Contacts between the two chains:
Residue F50 in protein 1 is in contact with residue E48 in protein 2 (closest heavy-atom distance 3.1 Å).
Residue T8 in protein 1 is in contact with residue K28 in protein 2 (closest heavy-atom distance 3.4 Å).
Residue V4 in protein 1 contacts residue F58 in protein 2 (closest heavy-atom distance 3.6 Å).
Residue K22 in protein 1 contacts residue A106 in protein 2 (closest heavy-atom distance 3.4 Å).
Residue N25 in protein 1 interacts with residue R43 in protein 2 (closest heavy-atom distance 3.0 Å).
Residue Q15 in protein 1 contacts residue L51 in protein 2 (closest heavy-atom distance 3.3 Å).
Residue V4 in protein 1 is in contact with residue D56 in protein 2 (closest heavy-atom distance 3.4 Å).
Residue P48 in protein 1 contacts residue R112 in protein 2 (closest heavy-atom distance 3.6 Å).
Residue V51 in protein 1 interacts with residue F44 in protein 2 (closest heavy-atom distance 3.4 Å).
Residue L89 in protein 1 contacts residue H72 in protein 2 (closest heavy-atom distance 3.3 Å).
Residue Q15 in protein 1 is in contact with residue L55 in protein 2 (closest heavy-atom distance 3.5 Å).
Residue H53 in protein 1 contacts residue Y77 in protein 2 (closest heavy-atom distance 3.4 Å).
Residue P11 in protein 1 interacts with residue T35 in protein 2 (closest heavy-atom distance 4.2 Å).
Residue T2 in protein 1 contacts residue D56 in protein 2 (closest heavy-atom distance 3.0 Å).
Residue F24 in protein 1 is in contact with residue R43 in protein 2 (closest heavy-atom distance 3.5 Å).
Residue I10 in protein 1 is in contact with residue I34 in protein 2 (closest heavy-atom distance 3.6 Å).
Residue T8 in protein 1 interacts with residue P33 in protein 2 (closest heavy-atom distance 3.7 Å).
Residue P9 in protein 1 contacts residue I34 in protein 2 (closest heavy-atom distance 3.3 Å).
Residue K22 in protein 1 is in contact with residue Y110 in protein 2 (closest heavy-atom distance 4.3 Å).
Residue T19 in protein 1 is in contact with residue G54 in protein 2 (closest heavy-atom distance 3.7 Å).
Residue L6 in protein 1 is in contact with residue L26 in protein 2 (closest heavy-atom distance 4.1 Å).
Residue G56 in protein 1 is in contact with residue R120 in protein 2 (closest heavy-atom distance 3.1 Å).
Residue V92 in protein 1 contacts residue I41 in protein 2 (closest heavy-atom distance 3.3 Å).
Residue N25 in protein 1 interacts with residue F44 in protein 2 (closest heavy-atom distance 3.9 Å).
Residue Q47 in protein 1 interacts with residue Y110 in protein 2 (closest heavy-atom distance 4.1 Å).
Residue H53 in protein 1 is in contact with residue K45 in protein 2 (closest heavy-atom distance 2.8 Å).
Residue A7 in protein 1 contacts residue L26 in protein 2 (closest heavy-atom distance 4.0 Å).
Residue T19 in protein 1 is in contact with residue L51 in protein 2 (closest heavy-atom distance 3.8 Å).
Residue L89 in protein 1 is in contact with residue V73 in protein 2 (closest heavy-atom distance 3.7 Å).
Residue F1 in protein 1 contacts residue L55 in protein 2 (closest heavy-atom distance 3.6 Å).
Residue V4 in protein 1 is in contact with residue K24 in protein 2 (closest heavy-atom distance 3.7 Å).
Residue A55 in protein 1 is in contact with residue K45 in protein 2 (closest heavy-atom distance 4.5 Å).
Residue Q18 in protein 1 contacts residue E48 in protein 2 (closest heavy-atom distance 3.9 Å).
Residue R57 in protein 1 interacts with residue R120 in protein 2 (closest heavy-atom distance 3.9 Å).
Residue A55 in protein 1 interacts with residue T113 in protein 2 (closest heavy-atom distance 3.2 Å).
Residue V5 in protein 1 interacts with residue K24 in protein 2 (closest heavy-atom distance 2.9 Å).
Residue R93 in protein 1 is in contact with residue I41 in protein 2 (closest heavy-atom distance 3.6 Å).
Residue F50 in protein 1 contacts residue Y110 in protein 2 (closest heavy-atom distance 4.3 Å).
Residue F50 in protein 1 contacts residue F44 in protein 2 (closest heavy-atom distance 3.5 Å).
Residue H53 in protein 1 interacts with residue V73 in protein 2 (closest heavy-atom distance 3.5 Å).
Residue L6 in protein 1 is in contact with residue K24 in protein 2 (closest heavy-atom distance 3.9 Å).
Residue T54 in protein 1 contacts residue R112 in protein 2 (closest heavy-atom distance 3.9 Å).
Residue T8 in protein 1 is in contact with residue I27 in protein 2 (closest heavy-atom distance 4.6 Å).
Residue T8 in protein 1 contacts residue I34 in protein 2 (closest heavy-atom distance 3.8 Å).
Residue V92 in protein 1 contacts residue L42 in protein 2 (closest heavy-atom distance 4.5 Å).
Residue V51 in protein 1 is in contact with residue I41 in protein 2 (closest heavy-atom distance 4.1 Å).
Residue T19 in protein 1 is in contact with residue L55 in protein 2 (closest heavy-atom distance 3.7 Å).
Residue T8 in protein 1 contacts residue L26 in protein 2 (closest heavy-atom distance 3.4 Å).
Residue K22 in protein 1 is in contact with residue K105 in protein 2 (closest heavy-atom distance 4.4 Å).
Residue A55 in protein 1 is in contact with residue R120 in protein 2 (closest heavy-atom distance 3.4 Å).
Residue L6 in protein 1 interacts with residue G25 in protein 2 (closest heavy-atom distance 3.4 Å).
Residue K22 in protein 1 contacts residue S109 in protein 2 (closest heavy-atom distance 4.3 Å).
Residue K96 in protein 1 contacts residue I41 in protein 2 (closest heavy-atom distance 4.3 Å).
Residue T2 in protein 1 interacts with residue L55 in protein 2 (closest heavy-atom distance 3.3 Å).
Residue R93 in protein 1 contacts residue E40 in protein 2 (closest heavy-atom distance 4.4 Å).
Residue N25 in protein 1 contacts residue E48 in protein 2 (closest heavy-atom distance 3.1 Å).
Residue Q47 in protein 1 contacts residue R112 in protein 2 (closest heavy-atom distance 2.7 Å).
Residue Q18 in protein 1 is in contact with residue L51 in protein 2 (closest heavy-atom distance 3.9 Å).
Residue P3 in protein 1 contacts residue D56 in protein 2 (closest heavy-atom distance 3.3 Å).
Residue T54 in protein 1 contacts residue K45 in protein 2 (closest heavy-atom distance 4.5 Å).

The following describes two proteins that form a bound complex.

Sequence of protein 1:
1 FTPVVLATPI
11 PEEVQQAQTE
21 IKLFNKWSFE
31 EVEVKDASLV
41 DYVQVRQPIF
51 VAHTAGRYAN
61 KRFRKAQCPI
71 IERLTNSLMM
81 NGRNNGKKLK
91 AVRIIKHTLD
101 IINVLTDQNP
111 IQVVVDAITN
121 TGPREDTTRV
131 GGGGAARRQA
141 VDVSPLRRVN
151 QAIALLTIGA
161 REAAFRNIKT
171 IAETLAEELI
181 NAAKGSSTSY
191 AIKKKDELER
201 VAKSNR

Sequence of protein 2:
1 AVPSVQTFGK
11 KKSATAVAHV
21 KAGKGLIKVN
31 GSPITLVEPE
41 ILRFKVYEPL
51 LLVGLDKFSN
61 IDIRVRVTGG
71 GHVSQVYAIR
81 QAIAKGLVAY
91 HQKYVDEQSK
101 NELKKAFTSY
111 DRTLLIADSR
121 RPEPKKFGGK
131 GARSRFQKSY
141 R